Sequence of the second protein:
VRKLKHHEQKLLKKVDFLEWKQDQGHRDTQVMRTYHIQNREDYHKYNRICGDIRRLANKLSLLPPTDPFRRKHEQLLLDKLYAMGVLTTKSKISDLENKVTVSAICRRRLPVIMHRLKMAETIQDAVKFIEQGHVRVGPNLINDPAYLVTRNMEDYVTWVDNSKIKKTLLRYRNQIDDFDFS

Sequence of the first protein:
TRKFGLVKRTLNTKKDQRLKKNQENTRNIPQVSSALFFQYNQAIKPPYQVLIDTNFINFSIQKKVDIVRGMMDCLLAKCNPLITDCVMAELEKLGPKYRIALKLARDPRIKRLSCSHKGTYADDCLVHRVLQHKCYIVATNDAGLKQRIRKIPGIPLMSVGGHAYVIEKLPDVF

This data describes a binding interaction between two proteins.

Residue-level contacts at the interface:
Residue G26 in the second protein contacts residue T19 in the first protein (closest heavy-atom distance 4.8 Å).
Residue T30 in the second protein is in contact with residue L17 in the first protein (closest heavy-atom distance 4.1 Å).
Residue T30 in the second protein is in contact with residue T16 in the first protein (closest heavy-atom distance 4.9 Å).
Residue K129 in the second protein contacts residue F10 in the first protein (closest heavy-atom distance 4.9 Å).
Residue I38 in the second protein is in contact with residue V13 in the first protein (closest heavy-atom distance 5.0 Å).
Residue L19 in the second protein interacts with residue R24 in the first protein (closest heavy-atom distance 4.5 Å).